Sequence of the second protein:
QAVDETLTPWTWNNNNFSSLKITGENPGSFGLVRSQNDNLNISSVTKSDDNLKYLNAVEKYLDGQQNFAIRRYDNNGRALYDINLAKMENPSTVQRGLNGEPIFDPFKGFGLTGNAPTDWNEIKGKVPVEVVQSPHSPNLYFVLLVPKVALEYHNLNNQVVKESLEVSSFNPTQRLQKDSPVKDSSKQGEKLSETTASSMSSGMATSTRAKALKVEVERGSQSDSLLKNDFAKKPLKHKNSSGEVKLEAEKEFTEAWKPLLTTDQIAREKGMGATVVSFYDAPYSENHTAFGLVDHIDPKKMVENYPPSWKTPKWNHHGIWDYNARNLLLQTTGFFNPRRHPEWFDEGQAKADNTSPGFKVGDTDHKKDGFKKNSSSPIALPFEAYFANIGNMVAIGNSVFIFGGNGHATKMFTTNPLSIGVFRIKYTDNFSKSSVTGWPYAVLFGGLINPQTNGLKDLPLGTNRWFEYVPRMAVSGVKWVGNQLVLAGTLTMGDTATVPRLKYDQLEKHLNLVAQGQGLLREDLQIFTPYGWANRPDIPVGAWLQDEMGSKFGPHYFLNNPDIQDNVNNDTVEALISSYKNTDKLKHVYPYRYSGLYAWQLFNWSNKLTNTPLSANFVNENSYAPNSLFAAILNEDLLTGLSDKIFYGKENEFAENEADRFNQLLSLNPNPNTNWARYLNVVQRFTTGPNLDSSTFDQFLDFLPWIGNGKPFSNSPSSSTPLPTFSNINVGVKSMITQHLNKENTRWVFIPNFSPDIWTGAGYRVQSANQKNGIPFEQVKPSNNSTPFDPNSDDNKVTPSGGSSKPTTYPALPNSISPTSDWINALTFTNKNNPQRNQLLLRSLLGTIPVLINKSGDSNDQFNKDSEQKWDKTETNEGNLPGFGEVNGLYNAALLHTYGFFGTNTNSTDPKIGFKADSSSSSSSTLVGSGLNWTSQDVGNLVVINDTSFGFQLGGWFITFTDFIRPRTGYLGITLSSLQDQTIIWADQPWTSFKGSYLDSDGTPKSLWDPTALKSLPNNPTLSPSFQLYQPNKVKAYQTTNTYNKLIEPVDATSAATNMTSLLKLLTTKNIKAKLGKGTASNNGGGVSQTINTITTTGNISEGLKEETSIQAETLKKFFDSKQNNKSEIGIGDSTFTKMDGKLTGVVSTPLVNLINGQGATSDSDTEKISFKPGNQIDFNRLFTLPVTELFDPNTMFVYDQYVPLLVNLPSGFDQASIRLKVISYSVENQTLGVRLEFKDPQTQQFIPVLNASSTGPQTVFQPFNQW

Sequence of the first protein:
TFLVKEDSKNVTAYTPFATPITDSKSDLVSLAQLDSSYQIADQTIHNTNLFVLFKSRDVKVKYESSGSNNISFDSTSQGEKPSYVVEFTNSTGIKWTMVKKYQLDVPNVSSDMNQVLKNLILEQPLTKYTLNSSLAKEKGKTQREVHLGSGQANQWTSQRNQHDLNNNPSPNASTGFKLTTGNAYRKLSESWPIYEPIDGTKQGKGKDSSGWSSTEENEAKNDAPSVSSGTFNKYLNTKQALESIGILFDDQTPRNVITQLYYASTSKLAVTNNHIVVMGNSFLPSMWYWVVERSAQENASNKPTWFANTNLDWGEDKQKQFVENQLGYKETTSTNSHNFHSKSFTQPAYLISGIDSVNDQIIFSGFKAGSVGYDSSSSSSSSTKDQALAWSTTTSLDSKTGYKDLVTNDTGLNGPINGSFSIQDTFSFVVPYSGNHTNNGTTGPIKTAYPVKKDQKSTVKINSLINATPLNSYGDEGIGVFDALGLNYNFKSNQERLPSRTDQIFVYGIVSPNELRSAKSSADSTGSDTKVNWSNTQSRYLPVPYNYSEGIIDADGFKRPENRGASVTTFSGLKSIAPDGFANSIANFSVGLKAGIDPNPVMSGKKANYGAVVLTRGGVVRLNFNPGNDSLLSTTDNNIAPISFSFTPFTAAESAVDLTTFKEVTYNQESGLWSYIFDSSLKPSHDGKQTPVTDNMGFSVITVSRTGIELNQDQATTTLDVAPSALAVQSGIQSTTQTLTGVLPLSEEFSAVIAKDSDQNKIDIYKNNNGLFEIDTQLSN

This data describes a binding interaction between two proteins.

Residue-level contacts at the interface:
Residue R1014 in the second protein is in contact with residue T734 in the first protein (closest heavy-atom distance 3.4 Å).
Residue R1014 in the second protein is in contact with residue D736 in the first protein (closest heavy-atom distance 3.3 Å).
Residue F802 in the second protein contacts residue G456 in the first protein (closest heavy-atom distance 3.3 Å).
Residue V797 in the second protein is in contact with residue K507 in the first protein (closest heavy-atom distance 3.4 Å).
Residue T654 in the second protein is in contact with residue Y561 in the first protein (closest heavy-atom distance 3.4 Å).
Residue P655 in the second protein contacts residue F665 in the first protein (closest heavy-atom distance 3.5 Å).
Residue Y636 in the second protein interacts with residue E577 in the first protein (closest heavy-atom distance 2.7 Å).
Residue Q526 in the second protein is in contact with residue I724 in the first protein (closest heavy-atom distance 3.3 Å).
Residue N646 in the second protein interacts with residue R575 in the first protein (closest heavy-atom distance 3.2 Å).
Residue R720 in the second protein is in contact with residue Q745 in the first protein (closest heavy-atom distance 3.0 Å).
Residue T794 in the second protein contacts residue N454 in the first protein (closest heavy-atom distance 2.9 Å).
Residue V610 in the second protein interacts with residue D440 in the first protein (closest heavy-atom distance 3.3 Å).
Residue T794 in the second protein is in contact with residue Y448 in the first protein (closest heavy-atom distance 2.9 Å).
Residue F645 in the second protein contacts residue D569 in the first protein (closest heavy-atom distance 3.3 Å).
Residue N612 in the second protein interacts with residue R579 in the first protein (closest heavy-atom distance 3.3 Å).
Residue N723 in the second protein contacts residue T666 in the first protein (closest heavy-atom distance 3.3 Å).
Residue E792 in the second protein interacts with residue S437 in the first protein (closest heavy-atom distance 3.5 Å).
Residue N873 in the second protein is in contact with residue Q439 in the first protein (closest heavy-atom distance 3.0 Å).
Residue R720 in the second protein is in contact with residue S746 in the first protein (closest heavy-atom distance 3.3 Å).
Residue F798 in the second protein contacts residue I438 in the first protein (closest heavy-atom distance 3.4 Å).
Residue T652 in the second protein interacts with residue Y561 in the first protein (closest heavy-atom distance 3.4 Å).
Residue P714 in the second protein contacts residue Q749 in the first protein (closest heavy-atom distance 3.0 Å).
Residue N711 in the second protein interacts with residue A671 in the first protein (closest heavy-atom distance 3.4 Å).
Residue N653 in the second protein interacts with residue Y504 in the first protein (closest heavy-atom distance 3.5 Å).
Residue N711 in the second protein interacts with residue P594 in the first protein (closest heavy-atom distance 3.4 Å).
Residue W796 in the second protein is in contact with residue T453 in the first protein (closest heavy-atom distance 2.8 Å).
Residue N790 in the second protein is in contact with residue Q439 in the first protein (closest heavy-atom distance 2.7 Å).
Residue R795 in the second protein is in contact with residue Y448 in the first protein (closest heavy-atom distance 2.8 Å).
Residue S685 in the second protein is in contact with residue E789 in the first protein (closest heavy-atom distance 2.7 Å).
Residue P800 in the second protein contacts residue K507 in the first protein (closest heavy-atom distance 3.5 Å).
Residue H788 in the second protein is in contact with residue Q439 in the first protein (closest heavy-atom distance 3.3 Å).
Residue T876 in the second protein interacts with residue D440 in the first protein (closest heavy-atom distance 2.8 Å).
Residue V615 in the second protein is in contact with residue P576 in the first protein (closest heavy-atom distance 3.5 Å).
Residue N873 in the second protein contacts residue D440 in the first protein (closest heavy-atom distance 3.5 Å).
Residue W796 in the second protein interacts with residue G456 in the first protein (closest heavy-atom distance 3.1 Å).
Residue Y634 in the second protein interacts with residue P576 in the first protein (closest heavy-atom distance 3.5 Å).
Residue P712 in the second protein contacts residue A667 in the first protein (closest heavy-atom distance 3.5 Å).
Residue K650 in the second protein interacts with residue D569 in the first protein (closest heavy-atom distance 2.7 Å).
Residue I872 in the second protein contacts residue S508 in the first protein (closest heavy-atom distance 3.5 Å).
Residue V610 in the second protein is in contact with residue R579 in the first protein (closest heavy-atom distance 2.8 Å).
Residue N677 in the second protein contacts residue L742 in the first protein (closest heavy-atom distance 3.5 Å).
Residue G683 in the second protein contacts residue N785 in the first protein (closest heavy-atom distance 3.5 Å).
Residue Q1171 in the second protein is in contact with residue N509 in the first protein (closest heavy-atom distance 3.2 Å).
Residue R1014 in the second protein interacts with residue A731 in the first protein (closest heavy-atom distance 2.8 Å).
Residue N653 in the second protein is in contact with residue P664 in the first protein (closest heavy-atom distance 3.3 Å).
Residue R795 in the second protein is in contact with residue N454 in the first protein (closest heavy-atom distance 2.7 Å).
Residue T794 in the second protein is in contact with residue Q439 in the first protein (closest heavy-atom distance 2.6 Å).
Residue K791 in the second protein is in contact with residue N454 in the first protein (closest heavy-atom distance 3.4 Å).
Residue N790 in the second protein interacts with residue S437 in the first protein (closest heavy-atom distance 3.0 Å).
Residue D679 in the second protein contacts residue N785 in the first protein (closest heavy-atom distance 2.6 Å).
Residue Y858 in the second protein interacts with residue D440 in the first protein (closest heavy-atom distance 3.4 Å).
Residue N793 in the second protein is in contact with residue Y448 in the first protein (closest heavy-atom distance 3.5 Å).
Residue R720 in the second protein interacts with residue G747 in the first protein (closest heavy-atom distance 3.4 Å).
Residue W796 in the second protein contacts residue Y448 in the first protein (closest heavy-atom distance 3.2 Å).
Residue T654 in the second protein is in contact with residue N562 in the first protein (closest heavy-atom distance 3.5 Å).
Residue R795 in the second protein contacts residue N455 in the first protein (closest heavy-atom distance 3.4 Å).
Residue N793 in the second protein is in contact with residue S437 in the first protein (closest heavy-atom distance 3.0 Å).
Residue P1015 in the second protein contacts residue D736 in the first protein (closest heavy-atom distance 3.2 Å).
Residue F645 in the second protein interacts with residue F573 in the first protein (closest heavy-atom distance 3.4 Å).
Residue N793 in the second protein contacts residue I438 in the first protein (closest heavy-atom distance 3.5 Å).